Sequence of the second protein:
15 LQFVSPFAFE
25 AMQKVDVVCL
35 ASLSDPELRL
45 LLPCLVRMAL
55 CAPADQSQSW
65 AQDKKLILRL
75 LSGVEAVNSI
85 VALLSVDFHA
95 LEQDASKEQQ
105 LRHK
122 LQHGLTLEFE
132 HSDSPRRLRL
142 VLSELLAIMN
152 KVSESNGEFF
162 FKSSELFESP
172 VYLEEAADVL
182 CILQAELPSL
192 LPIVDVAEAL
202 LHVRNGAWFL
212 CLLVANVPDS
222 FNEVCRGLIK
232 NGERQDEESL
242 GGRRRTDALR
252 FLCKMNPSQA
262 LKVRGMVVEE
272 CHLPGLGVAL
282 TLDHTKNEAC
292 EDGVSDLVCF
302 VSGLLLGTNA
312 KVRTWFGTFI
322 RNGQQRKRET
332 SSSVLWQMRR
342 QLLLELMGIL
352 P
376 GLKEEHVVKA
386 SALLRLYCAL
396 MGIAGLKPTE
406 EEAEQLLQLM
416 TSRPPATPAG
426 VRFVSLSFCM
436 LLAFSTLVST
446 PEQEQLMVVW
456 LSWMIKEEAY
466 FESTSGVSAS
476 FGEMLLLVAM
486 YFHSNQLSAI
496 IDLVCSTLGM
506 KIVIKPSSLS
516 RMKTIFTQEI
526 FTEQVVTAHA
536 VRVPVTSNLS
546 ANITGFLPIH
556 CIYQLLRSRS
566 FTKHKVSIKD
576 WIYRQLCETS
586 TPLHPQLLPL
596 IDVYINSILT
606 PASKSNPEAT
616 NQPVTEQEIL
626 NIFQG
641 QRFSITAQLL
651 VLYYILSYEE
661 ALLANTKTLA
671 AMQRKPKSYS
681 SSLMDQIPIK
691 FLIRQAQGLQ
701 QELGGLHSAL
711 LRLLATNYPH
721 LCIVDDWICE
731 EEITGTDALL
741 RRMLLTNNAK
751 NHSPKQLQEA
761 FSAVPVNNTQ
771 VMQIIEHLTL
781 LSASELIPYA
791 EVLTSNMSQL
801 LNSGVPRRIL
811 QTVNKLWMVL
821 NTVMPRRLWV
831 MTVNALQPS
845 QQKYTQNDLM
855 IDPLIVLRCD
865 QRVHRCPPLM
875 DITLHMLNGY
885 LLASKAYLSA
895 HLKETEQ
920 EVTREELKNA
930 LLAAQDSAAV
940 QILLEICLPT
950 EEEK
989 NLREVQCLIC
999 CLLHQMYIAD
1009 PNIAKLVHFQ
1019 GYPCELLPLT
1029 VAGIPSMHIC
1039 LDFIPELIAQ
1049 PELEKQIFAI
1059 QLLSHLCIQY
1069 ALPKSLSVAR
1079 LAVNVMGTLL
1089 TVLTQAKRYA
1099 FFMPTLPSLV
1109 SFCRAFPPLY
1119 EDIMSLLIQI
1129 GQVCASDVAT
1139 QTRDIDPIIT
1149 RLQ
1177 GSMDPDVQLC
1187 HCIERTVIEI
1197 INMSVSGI

Sequence of the first protein:
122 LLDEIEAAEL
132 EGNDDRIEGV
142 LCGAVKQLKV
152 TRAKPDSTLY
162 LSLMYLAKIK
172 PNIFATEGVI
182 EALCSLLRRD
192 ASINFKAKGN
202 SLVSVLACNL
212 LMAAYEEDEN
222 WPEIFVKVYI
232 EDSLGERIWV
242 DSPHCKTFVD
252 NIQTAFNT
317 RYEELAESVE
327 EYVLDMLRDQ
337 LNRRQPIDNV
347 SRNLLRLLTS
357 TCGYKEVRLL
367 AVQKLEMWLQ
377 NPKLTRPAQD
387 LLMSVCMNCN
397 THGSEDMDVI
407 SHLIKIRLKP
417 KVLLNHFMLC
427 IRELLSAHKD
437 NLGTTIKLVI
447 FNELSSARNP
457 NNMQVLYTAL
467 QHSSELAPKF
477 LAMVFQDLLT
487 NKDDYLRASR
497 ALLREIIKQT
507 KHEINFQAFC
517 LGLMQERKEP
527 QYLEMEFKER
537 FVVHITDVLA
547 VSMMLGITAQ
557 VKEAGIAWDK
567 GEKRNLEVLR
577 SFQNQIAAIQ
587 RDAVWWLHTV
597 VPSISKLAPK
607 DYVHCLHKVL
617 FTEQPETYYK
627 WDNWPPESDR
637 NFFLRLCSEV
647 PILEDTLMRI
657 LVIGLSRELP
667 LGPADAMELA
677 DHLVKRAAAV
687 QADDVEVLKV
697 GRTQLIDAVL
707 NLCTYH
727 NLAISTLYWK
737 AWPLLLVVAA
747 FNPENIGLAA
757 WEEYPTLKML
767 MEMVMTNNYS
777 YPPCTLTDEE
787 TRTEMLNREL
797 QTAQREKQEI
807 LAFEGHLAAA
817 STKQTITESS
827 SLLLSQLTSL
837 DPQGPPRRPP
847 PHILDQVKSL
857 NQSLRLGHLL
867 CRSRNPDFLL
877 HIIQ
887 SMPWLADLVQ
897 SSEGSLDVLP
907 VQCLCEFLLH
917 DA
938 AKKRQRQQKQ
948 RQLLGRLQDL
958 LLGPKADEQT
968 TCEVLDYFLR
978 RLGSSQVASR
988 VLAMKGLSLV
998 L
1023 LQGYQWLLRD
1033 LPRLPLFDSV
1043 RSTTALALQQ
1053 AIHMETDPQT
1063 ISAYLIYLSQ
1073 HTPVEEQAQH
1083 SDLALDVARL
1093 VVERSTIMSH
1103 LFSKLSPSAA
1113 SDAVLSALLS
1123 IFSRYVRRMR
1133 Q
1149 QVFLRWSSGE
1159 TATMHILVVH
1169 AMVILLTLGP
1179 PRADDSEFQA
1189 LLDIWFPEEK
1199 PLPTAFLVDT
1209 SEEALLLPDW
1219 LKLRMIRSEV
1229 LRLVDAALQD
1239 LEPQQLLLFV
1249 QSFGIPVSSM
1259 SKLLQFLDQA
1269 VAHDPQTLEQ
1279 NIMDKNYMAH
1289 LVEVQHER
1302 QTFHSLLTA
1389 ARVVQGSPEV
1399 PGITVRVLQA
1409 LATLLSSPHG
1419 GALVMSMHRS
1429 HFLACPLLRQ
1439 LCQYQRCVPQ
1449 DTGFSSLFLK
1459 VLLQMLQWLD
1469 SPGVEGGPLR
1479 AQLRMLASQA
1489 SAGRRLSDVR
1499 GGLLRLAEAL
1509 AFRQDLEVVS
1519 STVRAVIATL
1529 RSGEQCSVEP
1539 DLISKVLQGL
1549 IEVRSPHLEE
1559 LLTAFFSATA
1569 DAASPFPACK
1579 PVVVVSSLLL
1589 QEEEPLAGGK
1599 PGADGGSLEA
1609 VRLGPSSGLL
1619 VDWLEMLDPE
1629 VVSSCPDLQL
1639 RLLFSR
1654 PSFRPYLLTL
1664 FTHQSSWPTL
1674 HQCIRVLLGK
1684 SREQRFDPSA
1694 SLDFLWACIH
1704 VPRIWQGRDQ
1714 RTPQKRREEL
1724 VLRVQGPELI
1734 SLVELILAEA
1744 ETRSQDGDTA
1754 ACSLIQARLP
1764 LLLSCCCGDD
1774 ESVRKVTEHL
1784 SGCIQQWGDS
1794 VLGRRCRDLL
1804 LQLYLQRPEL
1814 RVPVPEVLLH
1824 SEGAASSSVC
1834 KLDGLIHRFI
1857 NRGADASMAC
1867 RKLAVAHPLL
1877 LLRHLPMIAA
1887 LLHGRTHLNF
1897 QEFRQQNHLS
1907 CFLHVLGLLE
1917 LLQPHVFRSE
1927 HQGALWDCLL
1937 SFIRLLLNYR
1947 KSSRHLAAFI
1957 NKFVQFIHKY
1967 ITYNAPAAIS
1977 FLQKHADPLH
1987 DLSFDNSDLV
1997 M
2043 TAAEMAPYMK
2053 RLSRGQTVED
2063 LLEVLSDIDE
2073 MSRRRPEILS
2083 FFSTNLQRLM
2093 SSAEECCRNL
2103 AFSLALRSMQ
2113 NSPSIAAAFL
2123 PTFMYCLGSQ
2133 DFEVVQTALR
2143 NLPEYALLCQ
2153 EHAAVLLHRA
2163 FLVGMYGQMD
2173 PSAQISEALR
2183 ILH

The following describes two proteins that form a bound complex.

Residue-level contacts at the interface:
Residue R1711 in the first protein is in contact with residue R991 in the second protein (closest heavy-atom distance 3.7 Å).
Residue H2185 in the first protein contacts residue I1204 in the second protein (closest heavy-atom distance 2.9 Å).
Residue H2160 in the first protein contacts residue Q1151 in the second protein (closest heavy-atom distance 3.4 Å).
Residue F1251 in the first protein interacts with residue L75 in the second protein (closest heavy-atom distance 3.5 Å).
Residue H1102 in the first protein is in contact with residue V172 in the second protein (closest heavy-atom distance 3.0 Å).
Residue S1668 in the first protein contacts residue R807 in the second protein (closest heavy-atom distance 2.3 Å).
Residue W1670 in the first protein is in contact with residue R807 in the second protein (closest heavy-atom distance 3.3 Å).
Residue L2181 in the first protein interacts with residue I1197 in the second protein (closest heavy-atom distance 3.3 Å).
Residue V1292 in the first protein interacts with residue R73 in the second protein (closest heavy-atom distance 2.3 Å).
Residue G1252 in the first protein contacts residue S76 in the second protein (closest heavy-atom distance 3.4 Å).
Residue P1627 in the first protein contacts residue R808 in the second protein (closest heavy-atom distance 2.7 Å).
Residue T1098 in the first protein is in contact with residue Y173 in the second protein (closest heavy-atom distance 2.6 Å).
Residue M2167 in the first protein contacts residue G1129 in the second protein (closest heavy-atom distance 3.4 Å).
Residue E1291 in the first protein is in contact with residue R73 in the second protein (closest heavy-atom distance 2.9 Å).
Residue Y1285 in the first protein interacts with residue L54 in the second protein (closest heavy-atom distance 3.5 Å).
Residue R1706 in the first protein interacts with residue R807 in the second protein (closest heavy-atom distance 3.0 Å).
Residue R1711 in the first protein is in contact with residue A1030 in the second protein (closest heavy-atom distance 3.3 Å).
Residue H2160 in the first protein is in contact with residue I1194 in the second protein (closest heavy-atom distance 3.0 Å).
Residue L2181 in the first protein is in contact with residue Y1118 in the second protein (closest heavy-atom distance 2.8 Å).
Residue M2167 in the first protein contacts residue I1126 in the second protein (closest heavy-atom distance 3.5 Å).
Residue F1251 in the first protein interacts with residue S76 in the second protein (closest heavy-atom distance 3.7 Å).
Residue L2164 in the first protein interacts with residue E1190 in the second protein (closest heavy-atom distance 3.3 Å).
Residue R2161 in the first protein is in contact with residue L1150 in the second protein (closest heavy-atom distance 3.7 Å).
Residue M2167 in the first protein contacts residue I1189 in the second protein (closest heavy-atom distance 3.3 Å).
Residue E1295 in the first protein interacts with residue R73 in the second protein (closest heavy-atom distance 2.5 Å).
Residue M2167 in the first protein contacts residue Q1130 in the second protein (closest heavy-atom distance 3.2 Å).
Residue M1624 in the first protein interacts with residue Q773 in the second protein (closest heavy-atom distance 3.7 Å).
Residue R1296 in the first protein interacts with residue S76 in the second protein (closest heavy-atom distance 3.2 Å).
Residue Q1709 in the first protein is in contact with residue C999 in the second protein (closest heavy-atom distance 3.0 Å).
Residue G1252 in the first protein is in contact with residue G77 in the second protein (closest heavy-atom distance 3.3 Å).
Residue D1712 in the first protein interacts with residue P1033 in the second protein (closest heavy-atom distance 3.7 Å).
Residue R1225 in the first protein contacts residue N82 in the second protein (closest heavy-atom distance 2.4 Å).
Residue I1707 in the first protein is in contact with residue R991 in the second protein (closest heavy-atom distance 3.5 Å).
Residue F2163 in the first protein contacts residue V1193 in the second protein (closest heavy-atom distance 3.6 Å).
Residue M1624 in the first protein interacts with residue T769 in the second protein (closest heavy-atom distance 3.0 Å).
Residue R1720 in the first protein is in contact with residue R1112 in the second protein (closest heavy-atom distance 3.6 Å).
Residue W1670 in the first protein is in contact with residue E992 in the second protein (closest heavy-atom distance 3.4 Å).
Residue F2163 in the first protein contacts residue I1126 in the second protein (closest heavy-atom distance 3.4 Å).
Residue I1707 in the first protein is in contact with residue C995 in the second protein (closest heavy-atom distance 2.8 Å).
Residue R1706 in the first protein contacts residue E992 in the second protein (closest heavy-atom distance 2.4 Å).
Residue S1250 in the first protein interacts with residue N82 in the second protein (closest heavy-atom distance 3.7 Å).
Residue R1296 in the first protein is in contact with residue L72 in the second protein (closest heavy-atom distance 2.8 Å).
Residue R1719 in the first protein interacts with residue I1204 in the second protein (closest heavy-atom distance 3.1 Å).
Residue S1669 in the first protein contacts residue R807 in the second protein (closest heavy-atom distance 3.3 Å).
Residue Q1667 in the first protein contacts residue R808 in the second protein (closest heavy-atom distance 3.0 Å).
Residue L1625 in the first protein is in contact with residue T769 in the second protein (closest heavy-atom distance 3.3 Å).
Residue R1096 in the first protein contacts residue E131 in the second protein (closest heavy-atom distance 3.0 Å).
Residue H1288 in the first protein interacts with residue K69 in the second protein (closest heavy-atom distance 3.3 Å).
Residue R1296 in the first protein is in contact with residue R73 in the second protein (closest heavy-atom distance 3.1 Å).
Residue W1670 in the first protein contacts residue N989 in the second protein (closest heavy-atom distance 3.1 Å).
Residue Q1717 in the first protein contacts residue I1066 in the second protein (closest heavy-atom distance 3.4 Å).
Residue G1710 in the first protein is in contact with residue C999 in the second protein (closest heavy-atom distance 3.3 Å).
Residue Y2168 in the first protein contacts residue R1149 in the second protein (closest heavy-atom distance 3.7 Å).
Residue S2178 in the first protein contacts residue E1119 in the second protein (closest heavy-atom distance 3.3 Å).
Residue G2166 in the first protein is in contact with residue Q1130 in the second protein (closest heavy-atom distance 3.6 Å).
Residue E1623 in the first protein is in contact with residue R808 in the second protein (closest heavy-atom distance 2.3 Å).
Residue E1095 in the first protein contacts residue E131 in the second protein (closest heavy-atom distance 3.1 Å).
Residue L2181 in the first protein contacts residue S1200 in the second protein (closest heavy-atom distance 3.3 Å).
Residue F1251 in the first protein interacts with residue V81 in the second protein (closest heavy-atom distance 3.5 Å).
Residue Y2168 in the first protein interacts with residue E1190 in the second protein (closest heavy-atom distance 3.5 Å).